Sequence of chain A:
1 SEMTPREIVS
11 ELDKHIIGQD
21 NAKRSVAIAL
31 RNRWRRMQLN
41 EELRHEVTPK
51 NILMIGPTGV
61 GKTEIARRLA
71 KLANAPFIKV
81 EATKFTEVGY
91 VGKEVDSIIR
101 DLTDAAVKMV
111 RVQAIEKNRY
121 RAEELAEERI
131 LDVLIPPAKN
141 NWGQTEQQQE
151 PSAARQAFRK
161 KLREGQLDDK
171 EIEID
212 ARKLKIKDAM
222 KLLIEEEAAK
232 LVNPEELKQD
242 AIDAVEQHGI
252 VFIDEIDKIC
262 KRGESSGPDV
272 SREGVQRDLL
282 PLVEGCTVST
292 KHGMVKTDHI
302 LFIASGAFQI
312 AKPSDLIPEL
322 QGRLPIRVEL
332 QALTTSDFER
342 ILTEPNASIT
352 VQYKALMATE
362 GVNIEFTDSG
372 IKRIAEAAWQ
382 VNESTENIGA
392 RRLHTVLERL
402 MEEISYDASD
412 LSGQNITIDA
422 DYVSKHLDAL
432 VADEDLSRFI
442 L

Sequence of chain B:
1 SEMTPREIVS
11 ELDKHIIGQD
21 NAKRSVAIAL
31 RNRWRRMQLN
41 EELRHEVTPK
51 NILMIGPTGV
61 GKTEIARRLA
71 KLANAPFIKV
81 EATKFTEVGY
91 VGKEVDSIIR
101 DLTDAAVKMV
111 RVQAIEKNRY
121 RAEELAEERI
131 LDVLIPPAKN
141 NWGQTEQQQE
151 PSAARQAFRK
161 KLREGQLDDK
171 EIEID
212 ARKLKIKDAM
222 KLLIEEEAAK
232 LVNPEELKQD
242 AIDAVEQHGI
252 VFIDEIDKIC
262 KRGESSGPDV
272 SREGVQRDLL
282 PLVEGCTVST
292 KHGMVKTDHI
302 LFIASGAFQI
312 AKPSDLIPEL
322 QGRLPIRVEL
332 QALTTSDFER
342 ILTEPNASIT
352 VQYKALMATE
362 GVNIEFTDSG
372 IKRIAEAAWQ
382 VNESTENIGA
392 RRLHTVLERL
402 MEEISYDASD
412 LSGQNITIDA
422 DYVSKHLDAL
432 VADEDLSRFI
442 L

These two protein chains interact to form a complex.

Contacts between the two chains:
Residue K93 in chain B interacts with residue E94 in chain A (closest heavy-atom distance 3.2 Å).
Residue Y407 in chain B is in contact with residue R6 in chain A (closest heavy-atom distance 3.3 Å).
Residue G89 in chain B contacts residue G89 in chain A (closest heavy-atom distance 2.8 Å).
Residue F440 in chain B contacts residue R328 in chain A (closest heavy-atom distance 3.2 Å).
Residue D104 in chain B is in contact with residue M295 in chain A (closest heavy-atom distance 2.8 Å).
Residue L442 in chain B interacts with residue R328 in chain A (closest heavy-atom distance 3.2 Å).
Residue K108 in chain B contacts residue M295 in chain A (closest heavy-atom distance 3.3 Å).
Residue Y407 in chain B is in contact with residue P5 in chain A (closest heavy-atom distance 3.8 Å).
Residue K108 in chain B is in contact with residue E247 in chain A (closest heavy-atom distance 2.9 Å).
Residue R392 in chain B interacts with residue P319 in chain A (closest heavy-atom distance 3.7 Å).
Residue E361 in chain B is in contact with residue R31 in chain A (closest heavy-atom distance 2.6 Å).
Residue T360 in chain B contacts residue Q38 in chain A (closest heavy-atom distance 3.1 Å).
Residue Y90 in chain B contacts residue P269 in chain A (closest heavy-atom distance 3.5 Å).
Residue T360 in chain B interacts with residue W34 in chain A (closest heavy-atom distance 3.5 Å).
Residue Y407 in chain B interacts with residue V9 in chain A (closest heavy-atom distance 3.4 Å).
Residue T83 in chain B contacts residue R278 in chain A (closest heavy-atom distance 3.2 Å).
Residue S406 in chain B interacts with residue R35 in chain A (closest heavy-atom distance 2.9 Å).
Residue L357 in chain B contacts residue N32 in chain A (closest heavy-atom distance 3.9 Å).
Residue E403 in chain B is in contact with residue I28 in chain A (closest heavy-atom distance 3.8 Å).
Residue R439 in chain B interacts with residue S315 in chain A (closest heavy-atom distance 3.1 Å).
Residue Q353 in chain B contacts residue E46 in chain A (closest heavy-atom distance 3.9 Å).
Residue L357 in chain B interacts with residue R35 in chain A (closest heavy-atom distance 3.6 Å).
Residue M358 in chain B is in contact with residue R35 in chain A (closest heavy-atom distance 3.0 Å).
Residue A409 in chain B contacts residue R35 in chain A (closest heavy-atom distance 3.7 Å).
Residue R400 in chain B contacts residue R328 in chain A (closest heavy-atom distance 2.9 Å).
Residue K292 in chain B contacts residue S290 in chain A (closest heavy-atom distance 3.1 Å).
Residue I441 in chain B is in contact with residue R328 in chain A (closest heavy-atom distance 3.5 Å).
Residue D411 in chain B contacts residue R6 in chain A (closest heavy-atom distance 3.0 Å).
Residue R68 in chain B interacts with residue E46 in chain A (closest heavy-atom distance 3.0 Å).
Residue D436 in chain B contacts residue K313 in chain A (closest heavy-atom distance 3.6 Å).
Residue S406 in chain B is in contact with residue I28 in chain A (closest heavy-atom distance 3.6 Å).
Residue Y90 in chain B interacts with residue G89 in chain A (closest heavy-atom distance 2.9 Å).
Residue T360 in chain B is in contact with residue R35 in chain A (closest heavy-atom distance 3.2 Å).
Residue E399 in chain B interacts with residue I327 in chain A (closest heavy-atom distance 3.2 Å).
Residue E361 in chain B interacts with residue W34 in chain A (closest heavy-atom distance 3.3 Å).
Residue Y407 in chain B is in contact with residue R24 in chain A (closest heavy-atom distance 3.2 Å).
Residue R392 in chain B is in contact with residue E320 in chain A (closest heavy-atom distance 3.7 Å).
Residue Y90 in chain B is in contact with residue E87 in chain A (closest heavy-atom distance 2.8 Å).
Residue A348 in chain B is in contact with residue L43 in chain A (closest heavy-atom distance 3.4 Å).
Residue R111 in chain B contacts residue M295 in chain A (closest heavy-atom distance 3.3 Å).
Residue K108 in chain B is in contact with residue T288 in chain A (closest heavy-atom distance 3.9 Å).
Residue N347 in chain B interacts with residue E42 in chain A (closest heavy-atom distance 3.7 Å).
Residue E81 in chain B contacts residue L281 in chain A (closest heavy-atom distance 3.8 Å).
Residue R439 in chain B is in contact with residue P314 in chain A (closest heavy-atom distance 3.3 Å).
Residue F440 in chain B contacts residue I55 in chain A (closest heavy-atom distance 3.6 Å).
Residue L357 in chain B interacts with residue L39 in chain A (closest heavy-atom distance 3.4 Å).
Residue F440 in chain B interacts with residue P314 in chain A (closest heavy-atom distance 3.4 Å).
Residue Y90 in chain B interacts with residue V88 in chain A (closest heavy-atom distance 3.0 Å).
Residue L357 in chain B contacts residue R36 in chain A (closest heavy-atom distance 3.8 Å).
Residue E361 in chain B contacts residue R35 in chain A (closest heavy-atom distance 2.7 Å).
Residue E403 in chain B is in contact with residue I327 in chain A (closest heavy-atom distance 3.9 Å).
Residue D408 in chain B is in contact with residue R6 in chain A (closest heavy-atom distance 3.2 Å).
Residue S410 in chain B is in contact with residue R31 in chain A (closest heavy-atom distance 3.8 Å).
Residue T396 in chain B interacts with residue P326 in chain A (closest heavy-atom distance 3.6 Å).
Residue Q353 in chain B is in contact with residue V47 in chain A (closest heavy-atom distance 3.8 Å).
Residue Y90 in chain B contacts residue S272 in chain A (closest heavy-atom distance 2.6 Å).
Residue A348 in chain B is in contact with residue E46 in chain A (closest heavy-atom distance 3.5 Å).
Residue K79 in chain B interacts with residue E285 in chain A (closest heavy-atom distance 3.5 Å).
Residue I441 in chain B is in contact with residue E330 in chain A (closest heavy-atom distance 3.8 Å).
Residue A356 in chain B interacts with residue L43 in chain A (closest heavy-atom distance 3.8 Å).